Sequence of protein 2:
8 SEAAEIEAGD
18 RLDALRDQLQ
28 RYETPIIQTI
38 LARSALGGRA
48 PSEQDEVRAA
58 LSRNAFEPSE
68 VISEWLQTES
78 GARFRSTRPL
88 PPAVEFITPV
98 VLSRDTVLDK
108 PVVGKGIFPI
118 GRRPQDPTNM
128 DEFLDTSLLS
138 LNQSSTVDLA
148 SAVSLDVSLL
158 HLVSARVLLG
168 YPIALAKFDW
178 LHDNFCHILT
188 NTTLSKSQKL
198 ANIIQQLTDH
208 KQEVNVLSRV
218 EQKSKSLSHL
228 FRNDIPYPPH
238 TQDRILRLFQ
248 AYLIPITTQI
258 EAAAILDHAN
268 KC

Sequence of protein 1:
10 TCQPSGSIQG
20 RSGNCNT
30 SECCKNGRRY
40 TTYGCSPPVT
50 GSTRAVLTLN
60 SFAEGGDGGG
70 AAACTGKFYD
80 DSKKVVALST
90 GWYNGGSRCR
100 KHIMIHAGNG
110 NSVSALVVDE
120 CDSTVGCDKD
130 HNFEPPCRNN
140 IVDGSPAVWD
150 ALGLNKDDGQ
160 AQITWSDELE

Residue-level contacts at the interface:
Residue E9 in protein 2 interacts with residue Q18 in protein 1 (closest heavy-atom distance 3.3 Å).
Residue Q209 in protein 2 interacts with residue H130 in protein 1 (closest heavy-atom distance 3.7 Å).
Residue E12 in protein 2 contacts residue R38 in protein 1 (closest heavy-atom distance 3.0 Å).
Residue P108 in protein 2 contacts residue R99 in protein 1 (closest heavy-atom distance 3.4 Å).
Residue L178 in protein 2 is in contact with residue I17 in protein 1 (closest heavy-atom distance 3.9 Å).
Residue E12 in protein 2 interacts with residue Q18 in protein 1 (closest heavy-atom distance 3.6 Å).
Residue K112 in protein 2 contacts residue G95 in protein 1 (closest heavy-atom distance 3.1 Å).
Residue K208 in protein 2 is in contact with residue E119 in protein 1 (closest heavy-atom distance 3.4 Å).
Residue P108 in protein 2 contacts residue C73 in protein 1 (closest heavy-atom distance 3.8 Å).
Residue D20 in protein 2 interacts with residue F132 in protein 1 (closest heavy-atom distance 3.6 Å).
Residue D17 in protein 2 contacts residue R20 in protein 1 (closest heavy-atom distance 2.8 Å).
Residue S215 in protein 2 contacts residue A70 in protein 1 (closest heavy-atom distance 4.1 Å).
Residue W177 in protein 2 interacts with residue D127 in protein 1 (closest heavy-atom distance 3.7 Å).
Residue G111 in protein 2 contacts residue C98 in protein 1 (closest heavy-atom distance 2.9 Å).
Residue K112 in protein 2 is in contact with residue G94 in protein 1 (closest heavy-atom distance 3.6 Å).
Residue N181 in protein 2 contacts residue S16 in protein 1 (closest heavy-atom distance 4.1 Å).
Residue W177 in protein 2 is in contact with residue G125 in protein 1 (closest heavy-atom distance 3.4 Å).
Residue N181 in protein 2 interacts with residue S14 in protein 1 (closest heavy-atom distance 3.3 Å).
Residue I13 in protein 2 contacts residue R20 in protein 1 (closest heavy-atom distance 3.8 Å).
Residue Q209 in protein 2 is in contact with residue D129 in protein 1 (closest heavy-atom distance 3.6 Å).
Residue D20 in protein 2 interacts with residue R20 in protein 1 (closest heavy-atom distance 2.9 Å).
Residue G113 in protein 2 is in contact with residue C98 in protein 1 (closest heavy-atom distance 3.7 Å).
Residue I114 in protein 2 contacts residue A72 in protein 1 (closest heavy-atom distance 3.7 Å).
Residue G111 in protein 2 contacts residue G95 in protein 1 (closest heavy-atom distance 2.9 Å).
Residue W177 in protein 2 is in contact with residue C126 in protein 1 (closest heavy-atom distance 3.8 Å).
Residue G111 in protein 2 interacts with residue K100 in protein 1 (closest heavy-atom distance 4.1 Å).
Residue V211 in protein 2 is in contact with residue A72 in protein 1 (closest heavy-atom distance 3.6 Å).
Residue P108 in protein 2 is in contact with residue T74 in protein 1 (closest heavy-atom distance 3.9 Å).
Residue I114 in protein 2 is in contact with residue C73 in protein 1 (closest heavy-atom distance 3.6 Å).
Residue K208 in protein 2 interacts with residue D118 in protein 1 (closest heavy-atom distance 2.8 Å).
Residue D206 in protein 2 is in contact with residue V124 in protein 1 (closest heavy-atom distance 3.5 Å).
Residue K208 in protein 2 contacts residue A70 in protein 1 (closest heavy-atom distance 3.2 Å).
Residue N212 in protein 2 is in contact with residue G69 in protein 1 (closest heavy-atom distance 3.5 Å).
Residue R23 in protein 2 contacts residue D129 in protein 1 (closest heavy-atom distance 3.3 Å).
Residue D206 in protein 2 interacts with residue T123 in protein 1 (closest heavy-atom distance 3.3 Å).
Residue V211 in protein 2 interacts with residue G75 in protein 1 (closest heavy-atom distance 3.7 Å).
Residue K112 in protein 2 is in contact with residue C98 in protein 1 (closest heavy-atom distance 4.1 Å).
Residue V110 in protein 2 is in contact with residue C98 in protein 1 (closest heavy-atom distance 3.5 Å).
Residue D20 in protein 2 contacts residue K128 in protein 1 (closest heavy-atom distance 3.1 Å).
Residue N181 in protein 2 interacts with residue G15 in protein 1 (closest heavy-atom distance 4.1 Å).
Residue V110 in protein 2 is in contact with residue R99 in protein 1 (closest heavy-atom distance 3.9 Å).
Residue D20 in protein 2 is in contact with residue D127 in protein 1 (closest heavy-atom distance 3.7 Å).
Residue G111 in protein 2 interacts with residue S96 in protein 1 (closest heavy-atom distance 3.3 Å).
Residue I114 in protein 2 interacts with residue G75 in protein 1 (closest heavy-atom distance 3.9 Å).
Residue D24 in protein 2 interacts with residue K128 in protein 1 (closest heavy-atom distance 2.6 Å).
Residue I13 in protein 2 interacts with residue Q18 in protein 1 (closest heavy-atom distance 3.8 Å).
Residue G113 in protein 2 is in contact with residue C73 in protein 1 (closest heavy-atom distance 3.4 Å).
Residue S215 in protein 2 contacts residue G75 in protein 1 (closest heavy-atom distance 2.7 Å).
Residue K208 in protein 2 is in contact with residue A72 in protein 1 (closest heavy-atom distance 4.2 Å).
Residue G16 in protein 2 interacts with residue R20 in protein 1 (closest heavy-atom distance 3.1 Å).
Residue W177 in protein 2 contacts residue I17 in protein 1 (closest heavy-atom distance 3.5 Å).
Residue R23 in protein 2 interacts with residue D127 in protein 1 (closest heavy-atom distance 2.9 Å).
Residue V110 in protein 2 interacts with residue K100 in protein 1 (closest heavy-atom distance 4.0 Å).
Residue N212 in protein 2 is in contact with residue A70 in protein 1 (closest heavy-atom distance 3.1 Å).
Residue D206 in protein 2 is in contact with residue D121 in protein 1 (closest heavy-atom distance 2.6 Å).
Residue Q219 in protein 2 contacts residue E63 in protein 1 (closest heavy-atom distance 3.9 Å).
Residue E9 in protein 2 is in contact with residue G36 in protein 1 (closest heavy-atom distance 4.1 Å).
Residue W177 in protein 2 interacts with residue V124 in protein 1 (closest heavy-atom distance 4.1 Å).
Residue V211 in protein 2 is in contact with residue A71 in protein 1 (closest heavy-atom distance 3.5 Å).
Residue I114 in protein 2 is in contact with residue T74 in protein 1 (closest heavy-atom distance 3.5 Å).

This data describes a binding interaction between two proteins.